This data describes a binding interaction between two proteins.

Sequence of the second protein:
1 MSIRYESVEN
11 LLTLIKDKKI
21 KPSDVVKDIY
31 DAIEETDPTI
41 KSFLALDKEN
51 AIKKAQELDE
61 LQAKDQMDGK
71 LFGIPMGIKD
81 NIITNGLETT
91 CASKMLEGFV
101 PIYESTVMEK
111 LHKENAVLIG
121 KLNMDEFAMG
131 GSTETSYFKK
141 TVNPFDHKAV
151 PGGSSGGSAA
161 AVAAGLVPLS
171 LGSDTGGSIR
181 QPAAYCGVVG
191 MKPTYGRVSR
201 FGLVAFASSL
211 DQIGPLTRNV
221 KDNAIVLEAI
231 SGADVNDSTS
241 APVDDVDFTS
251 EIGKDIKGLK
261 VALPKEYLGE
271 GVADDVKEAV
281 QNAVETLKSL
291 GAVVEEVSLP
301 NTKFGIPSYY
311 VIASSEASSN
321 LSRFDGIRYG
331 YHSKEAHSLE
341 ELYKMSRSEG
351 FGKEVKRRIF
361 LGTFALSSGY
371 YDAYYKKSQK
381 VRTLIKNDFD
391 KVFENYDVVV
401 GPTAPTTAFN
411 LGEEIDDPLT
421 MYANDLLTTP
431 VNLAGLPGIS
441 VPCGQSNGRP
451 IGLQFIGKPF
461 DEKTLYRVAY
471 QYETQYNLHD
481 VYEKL

Sequence of the first protein:
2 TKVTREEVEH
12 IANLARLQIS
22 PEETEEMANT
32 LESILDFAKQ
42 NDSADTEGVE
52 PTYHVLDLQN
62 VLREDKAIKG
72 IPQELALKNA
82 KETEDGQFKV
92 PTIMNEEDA

Interface contacts:
Residue V100 in the second protein contacts residue N80 in the first protein (closest heavy-atom distance 3.2 Å).
Residue L361 in the second protein is in contact with residue I35 in the first protein (closest heavy-atom distance 3.2 Å).
Residue S238 in the second protein is in contact with residue L59 in the first protein (closest heavy-atom distance 3.6 Å).
Residue R328 in the second protein interacts with residue F89 in the first protein (closest heavy-atom distance 3.4 Å).
Residue K376 in the second protein is in contact with residue P52 in the first protein (closest heavy-atom distance 3.6 Å).
Residue S348 in the second protein is in contact with residue Q19 in the first protein (closest heavy-atom distance 2.8 Å).
Residue P307 in the second protein contacts residue N42 in the first protein (closest heavy-atom distance 3.4 Å).
Residue F304 in the second protein is in contact with residue S44 in the first protein (closest heavy-atom distance 3.4 Å).
Residue S378 in the second protein is in contact with residue N42 in the first protein (closest heavy-atom distance 3.2 Å).
Residue F360 in the second protein contacts residue L32 in the first protein (closest heavy-atom distance 3.5 Å).
Residue H332 in the second protein is in contact with residue K82 in the first protein (closest heavy-atom distance 3.1 Å).
Residue F364 in the second protein interacts with residue I12 in the first protein (closest heavy-atom distance 3.2 Å).
Residue S338 in the second protein is in contact with residue D99 in the first protein (closest heavy-atom distance 3.2 Å).
Residue R328 in the second protein is in contact with residue A81 in the first protein (closest heavy-atom distance 3.4 Å).
Residue L419 in the second protein is in contact with residue F38 in the first protein (closest heavy-atom distance 3.6 Å).
Residue Y370 in the second protein is in contact with residue E8 in the first protein (closest heavy-atom distance 2.9 Å).
Residue Q379 in the second protein is in contact with residue Y54 in the first protein (closest heavy-atom distance 3.2 Å).
Residue R328 in the second protein contacts residue N80 in the first protein (closest heavy-atom distance 3.5 Å).
Residue K377 in the second protein interacts with residue T47 in the first protein (closest heavy-atom distance 2.6 Å).
Residue T383 in the second protein contacts residue V50 in the first protein (closest heavy-atom distance 3.4 Å).
Residue I306 in the second protein interacts with residue F38 in the first protein (closest heavy-atom distance 3.5 Å).
Residue K344 in the second protein interacts with residue Q19 in the first protein (closest heavy-atom distance 3.0 Å).
Residue Y195 in the second protein contacts residue V56 in the first protein (closest heavy-atom distance 3.5 Å).
Residue H332 in the second protein contacts residue E83 in the first protein (closest heavy-atom distance 3.2 Å).
Residue I102 in the second protein interacts with residue L76 in the first protein (closest heavy-atom distance 3.4 Å).
Residue F364 in the second protein is in contact with residue L36 in the first protein (closest heavy-atom distance 3.4 Å).
Residue K344 in the second protein contacts residue R17 in the first protein (closest heavy-atom distance 3.1 Å).
Residue H337 in the second protein interacts with residue I94 in the first protein (closest heavy-atom distance 3.0 Å).
Residue I327 in the second protein is in contact with residue F89 in the first protein (closest heavy-atom distance 3.3 Å).
Residue R382 in the second protein is in contact with residue V56 in the first protein (closest heavy-atom distance 3.1 Å).
Residue E340 in the second protein contacts residue D99 in the first protein (closest heavy-atom distance 2.6 Å).
Residue K377 in the second protein contacts residue A45 in the first protein (closest heavy-atom distance 2.9 Å).
Residue R347 in the second protein interacts with residue R17 in the first protein (closest heavy-atom distance 3.1 Å).
Residue Q379 in the second protein contacts residue T53 in the first protein (closest heavy-atom distance 3.2 Å).
Residue T363 in the second protein is in contact with residue I12 in the first protein (closest heavy-atom distance 3.4 Å).
Residue Y329 in the second protein contacts residue N80 in the first protein (closest heavy-atom distance 3.3 Å).
Residue K344 in the second protein contacts residue N14 in the first protein (closest heavy-atom distance 3.0 Å).
Residue Y374 in the second protein is in contact with residue L36 in the first protein (closest heavy-atom distance 3.4 Å).
Residue Y374 in the second protein is in contact with residue K40 in the first protein (closest heavy-atom distance 3.1 Å).
Residue F360 in the second protein contacts residue M28 in the first protein (closest heavy-atom distance 3.4 Å).
Residue F304 in the second protein interacts with residue Q41 in the first protein (closest heavy-atom distance 3.6 Å).
Residue K380 in the second protein interacts with residue V50 in the first protein (closest heavy-atom distance 3.2 Å).
Residue S338 in the second protein interacts with residue P92 in the first protein (closest heavy-atom distance 3.4 Å).
Residue L433 in the second protein interacts with residue V56 in the first protein (closest heavy-atom distance 3.2 Å).
Residue L339 in the second protein is in contact with residue P92 in the first protein (closest heavy-atom distance 3.2 Å).
Residue T383 in the second protein is in contact with residue T53 in the first protein (closest heavy-atom distance 2.6 Å).
Residue S308 in the second protein is in contact with residue N42 in the first protein (closest heavy-atom distance 3.4 Å).
Residue T383 in the second protein is in contact with residue E51 in the first protein (closest heavy-atom distance 2.5 Å).
Residue F304 in the second protein interacts with residue A45 in the first protein (closest heavy-atom distance 3.6 Å).
Residue T239 in the second protein interacts with residue L57 in the first protein (closest heavy-atom distance 3.3 Å).
Residue K377 in the second protein contacts residue N42 in the first protein (closest heavy-atom distance 3.4 Å).
Residue S338 in the second protein is in contact with residue I94 in the first protein (closest heavy-atom distance 3.4 Å).
Residue L339 in the second protein contacts residue A100 in the first protein (closest heavy-atom distance 2.8 Å).
Residue M345 in the second protein interacts with residue Q19 in the first protein (closest heavy-atom distance 2.9 Å).
Residue R347 in the second protein contacts residue A16 in the first protein (closest heavy-atom distance 2.8 Å).
Residue S348 in the second protein contacts residue L18 in the first protein (closest heavy-atom distance 3.5 Å).
Residue E340 in the second protein contacts residue A100 in the first protein (closest heavy-atom distance 2.9 Å).
Residue S338 in the second protein is in contact with residue A100 in the first protein (closest heavy-atom distance 3.2 Å).
Residue Y343 in the second protein is in contact with residue R17 in the first protein (closest heavy-atom distance 3.4 Å).
Residue Y195 in the second protein interacts with residue L57 in the first protein (closest heavy-atom distance 3.5 Å).